Interface contacts:
Residue Y303 in the first protein interacts with residue G7 in the second protein (closest heavy-atom distance 4.8 Å).
Residue F834 in the first protein contacts residue S10 in the second protein (closest heavy-atom distance 3.7 Å).
Residue Y303 in the first protein contacts residue T9 in the second protein (closest heavy-atom distance 3.9 Å).
Residue E344 in the first protein interacts with residue G1 in the second protein (closest heavy-atom distance 3.0 Å).
Residue M305 in the first protein contacts residue G3 in the second protein (closest heavy-atom distance 3.7 Å).
Residue F347 in the first protein is in contact with residue T2 in the second protein (closest heavy-atom distance 4.2 Å).
Residue T699 in the first protein is in contact with residue A11 in the second protein (closest heavy-atom distance 3.8 Å).
Residue F796 in the first protein is in contact with residue T8 in the second protein (closest heavy-atom distance 3.8 Å).
Residue E260 in the first protein contacts residue G1 in the second protein (closest heavy-atom distance 4.8 Å).
Residue V896 in the first protein contacts residue A11 in the second protein (closest heavy-atom distance 3.4 Å).
Residue Y304 in the first protein interacts with residue G1 in the second protein (closest heavy-atom distance 4.3 Å).
Residue N895 in the first protein contacts residue G12 in the second protein (closest heavy-atom distance 4.2 Å).
Residue S307 in the first protein interacts with residue G1 in the second protein (closest heavy-atom distance 4.3 Å).
Residue F796 in the first protein is in contact with residue T9 in the second protein (closest heavy-atom distance 4.8 Å).
Residue L803 in the first protein is in contact with residue T8 in the second protein (closest heavy-atom distance 4.7 Å).
Residue L803 in the first protein is in contact with residue T6 in the second protein (closest heavy-atom distance 3.4 Å).
Residue F834 in the first protein contacts residue T8 in the second protein (closest heavy-atom distance 3.3 Å).
Residue Y304 in the first protein is in contact with residue T2 in the second protein (closest heavy-atom distance 3.8 Å).
Residue N792 in the first protein interacts with residue T9 in the second protein (closest heavy-atom distance 3.2 Å).
Residue V896 in the first protein is in contact with residue G12 in the second protein (closest heavy-atom distance 4.1 Å).
Residue Y304 in the first protein contacts residue G3 in the second protein (closest heavy-atom distance 4.2 Å).
Residue Y303 in the first protein interacts with residue S5 in the second protein (closest heavy-atom distance 2.9 Å).
Residue K898 in the first protein interacts with residue G12 in the second protein (closest heavy-atom distance 3.6 Å).
Residue K898 in the first protein contacts residue T9 in the second protein (closest heavy-atom distance 3.6 Å).
Residue M305 in the first protein contacts residue T2 in the second protein (closest heavy-atom distance 4.0 Å).
Residue M305 in the first protein interacts with residue G4 in the second protein (closest heavy-atom distance 3.6 Å).
Residue F310 in the first protein is in contact with residue T6 in the second protein (closest heavy-atom distance 3.7 Å).
Residue F796 in the first protein contacts residue G7 in the second protein (closest heavy-atom distance 4.5 Å).
Residue Y299 in the first protein is in contact with residue T2 in the second protein (closest heavy-atom distance 4.5 Å).
Residue G894 in the first protein contacts residue G12 in the second protein (closest heavy-atom distance 4.0 Å).
Residue N792 in the first protein interacts with residue T8 in the second protein (closest heavy-atom distance 4.7 Å).
Residue F796 in the first protein interacts with residue T6 in the second protein (closest heavy-atom distance 3.2 Å).
Residue F347 in the first protein is in contact with residue G1 in the second protein (closest heavy-atom distance 3.9 Å).
Residue Y303 in the first protein is in contact with residue G4 in the second protein (closest heavy-atom distance 4.0 Å).
Residue K898 in the first protein is in contact with residue S10 in the second protein (closest heavy-atom distance 3.2 Å).
Residue M305 in the first protein is in contact with residue T6 in the second protein (closest heavy-atom distance 3.8 Å).
Residue Y304 in the first protein interacts with residue G4 in the second protein (closest heavy-atom distance 3.4 Å).
Residue F834 in the first protein contacts residue T9 in the second protein (closest heavy-atom distance 4.1 Å).
Residue Y304 in the first protein contacts residue T6 in the second protein (closest heavy-atom distance 4.0 Å).
Residue N792 in the first protein interacts with residue S10 in the second protein (closest heavy-atom distance 3.3 Å).
Residue Y303 in the first protein interacts with residue T6 in the second protein (closest heavy-atom distance 3.4 Å).
Residue Y304 in the first protein interacts with residue S5 in the second protein (closest heavy-atom distance 4.3 Å).
Residue K898 in the first protein is in contact with residue A11 in the second protein (closest heavy-atom distance 4.4 Å).
Residue V896 in the first protein interacts with residue S10 in the second protein (closest heavy-atom distance 4.2 Å).
Residue Y299 in the first protein contacts residue G1 in the second protein (closest heavy-atom distance 3.2 Å).
Residue Y795 in the first protein is in contact with residue T8 in the second protein (closest heavy-atom distance 3.7 Å).
Residue L806 in the first protein is in contact with residue T6 in the second protein (closest heavy-atom distance 4.4 Å).
Residue N698 in the first protein is in contact with residue A11 in the second protein (closest heavy-atom distance 3.4 Å).

Sequence of the first protein:
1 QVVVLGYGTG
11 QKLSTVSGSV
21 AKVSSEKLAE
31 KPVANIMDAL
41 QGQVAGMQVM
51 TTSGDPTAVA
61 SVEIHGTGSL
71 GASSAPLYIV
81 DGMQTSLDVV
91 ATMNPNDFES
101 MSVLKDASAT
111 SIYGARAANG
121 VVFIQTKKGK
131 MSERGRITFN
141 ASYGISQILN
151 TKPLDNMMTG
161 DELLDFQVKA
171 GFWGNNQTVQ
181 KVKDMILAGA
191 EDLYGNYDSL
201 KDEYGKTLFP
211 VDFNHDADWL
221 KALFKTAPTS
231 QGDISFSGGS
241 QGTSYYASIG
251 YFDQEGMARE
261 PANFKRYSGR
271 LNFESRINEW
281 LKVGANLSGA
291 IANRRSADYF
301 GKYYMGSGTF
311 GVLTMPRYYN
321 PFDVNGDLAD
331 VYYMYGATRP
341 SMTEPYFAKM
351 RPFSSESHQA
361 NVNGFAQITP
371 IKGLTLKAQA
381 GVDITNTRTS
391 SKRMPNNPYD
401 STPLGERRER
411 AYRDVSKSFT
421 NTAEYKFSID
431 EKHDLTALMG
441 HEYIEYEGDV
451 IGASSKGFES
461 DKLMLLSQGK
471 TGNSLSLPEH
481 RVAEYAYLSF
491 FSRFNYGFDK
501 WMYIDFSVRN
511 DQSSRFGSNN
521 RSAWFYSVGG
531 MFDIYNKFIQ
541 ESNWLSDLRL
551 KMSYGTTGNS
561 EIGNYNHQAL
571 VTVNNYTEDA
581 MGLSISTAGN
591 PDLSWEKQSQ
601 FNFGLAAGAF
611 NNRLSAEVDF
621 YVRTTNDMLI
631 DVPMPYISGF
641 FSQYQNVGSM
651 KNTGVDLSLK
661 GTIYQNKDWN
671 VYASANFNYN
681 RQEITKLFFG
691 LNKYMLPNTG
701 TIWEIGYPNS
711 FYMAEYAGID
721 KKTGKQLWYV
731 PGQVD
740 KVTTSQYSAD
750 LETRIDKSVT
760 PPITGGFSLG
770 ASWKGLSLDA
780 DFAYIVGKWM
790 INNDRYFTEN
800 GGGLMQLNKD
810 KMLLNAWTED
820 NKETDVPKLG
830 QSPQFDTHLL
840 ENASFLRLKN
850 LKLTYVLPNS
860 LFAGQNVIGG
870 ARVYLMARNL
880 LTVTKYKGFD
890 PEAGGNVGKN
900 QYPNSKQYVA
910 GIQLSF

The following describes two proteins that form a bound complex.

Sequence of the second protein:
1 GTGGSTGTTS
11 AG